Interface contacts:
Residue L222 in chain A contacts residue L24 in chain B (closest heavy-atom distance 4.0 Å).
Residue L213 in chain A contacts residue F23 in chain B (closest heavy-atom distance 4.1 Å).
Residue G221 in chain A is in contact with residue L24 in chain B (closest heavy-atom distance 4.7 Å).

This data describes a binding interaction between two proteins.

Sequence of chain B:
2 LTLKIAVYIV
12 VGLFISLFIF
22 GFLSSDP

Sequence of chain A:
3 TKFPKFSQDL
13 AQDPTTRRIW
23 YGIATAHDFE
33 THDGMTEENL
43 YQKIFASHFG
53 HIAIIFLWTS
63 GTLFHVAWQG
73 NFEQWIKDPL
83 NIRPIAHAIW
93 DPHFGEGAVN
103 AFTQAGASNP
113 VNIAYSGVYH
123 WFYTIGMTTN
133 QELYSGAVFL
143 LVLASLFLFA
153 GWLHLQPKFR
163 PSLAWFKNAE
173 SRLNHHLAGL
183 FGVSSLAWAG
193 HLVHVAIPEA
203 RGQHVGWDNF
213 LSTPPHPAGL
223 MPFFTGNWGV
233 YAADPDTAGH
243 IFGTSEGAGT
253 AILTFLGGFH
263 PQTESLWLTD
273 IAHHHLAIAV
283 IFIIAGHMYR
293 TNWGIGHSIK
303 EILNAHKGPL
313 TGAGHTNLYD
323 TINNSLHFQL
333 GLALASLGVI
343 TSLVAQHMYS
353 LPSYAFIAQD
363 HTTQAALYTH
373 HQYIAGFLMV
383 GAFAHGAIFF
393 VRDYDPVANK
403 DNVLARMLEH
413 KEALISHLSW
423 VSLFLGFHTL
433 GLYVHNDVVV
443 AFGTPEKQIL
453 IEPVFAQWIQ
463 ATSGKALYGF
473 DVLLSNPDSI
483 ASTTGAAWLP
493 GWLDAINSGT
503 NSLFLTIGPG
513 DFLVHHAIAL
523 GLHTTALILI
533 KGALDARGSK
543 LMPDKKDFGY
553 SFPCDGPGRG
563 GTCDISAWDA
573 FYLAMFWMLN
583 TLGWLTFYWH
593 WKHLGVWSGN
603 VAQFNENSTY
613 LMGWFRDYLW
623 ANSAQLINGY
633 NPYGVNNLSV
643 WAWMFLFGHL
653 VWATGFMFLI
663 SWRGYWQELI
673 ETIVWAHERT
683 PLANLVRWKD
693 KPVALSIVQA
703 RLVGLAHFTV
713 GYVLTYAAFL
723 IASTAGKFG